The following describes two proteins that form a bound complex.

Sequence of the second protein:
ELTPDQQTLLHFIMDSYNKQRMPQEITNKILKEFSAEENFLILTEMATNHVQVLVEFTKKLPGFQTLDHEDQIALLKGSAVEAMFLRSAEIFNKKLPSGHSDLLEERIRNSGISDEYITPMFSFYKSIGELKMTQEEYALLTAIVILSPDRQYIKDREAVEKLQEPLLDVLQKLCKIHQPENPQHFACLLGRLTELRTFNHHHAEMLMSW

Interface contacts:
Residue V56 in the second protein interacts with residue A12 in the first protein (closest heavy-atom distance 3.8 Å).
Residue L77 in the second protein is in contact with residue L13 in the first protein (closest heavy-atom distance 4.5 Å).
Residue V56 in the second protein interacts with residue I9 in the first protein (closest heavy-atom distance 4.7 Å).
Residue M209 in the second protein is in contact with residue I8 in the first protein (closest heavy-atom distance 3.6 Å).
Residue M207 in the second protein interacts with residue L5 in the first protein (closest heavy-atom distance 3.6 Å).
Residue I74 in the second protein contacts residue L13 in the first protein (closest heavy-atom distance 3.2 Å).
Residue Q73 in the second protein is in contact with residue L13 in the first protein (closest heavy-atom distance 4.2 Å).
Residue V52 in the second protein interacts with residue I9 in the first protein (closest heavy-atom distance 5.0 Å).
Residue L208 in the second protein interacts with residue G4 in the first protein (closest heavy-atom distance 5.0 Å).
Residue K60 in the second protein is in contact with residue L13 in the first protein (closest heavy-atom distance 2.5 Å).
Residue V52 in the second protein interacts with residue A12 in the first protein (closest heavy-atom distance 4.7 Å).
Residue Q53 in the second protein is in contact with residue A12 in the first protein (closest heavy-atom distance 4.0 Å).
Residue K78 in the second protein contacts residue I9 in the first protein (closest heavy-atom distance 3.5 Å).
Residue Q53 in the second protein contacts residue F17 in the first protein (closest heavy-atom distance 4.6 Å).
Residue A81 in the second protein interacts with residue L5 in the first protein (closest heavy-atom distance 4.9 Å).
Residue K60 in the second protein contacts residue A12 in the first protein (closest heavy-atom distance 4.9 Å).
Residue V56 in the second protein contacts residue L13 in the first protein (closest heavy-atom distance 4.0 Å).
Residue M209 in the second protein is in contact with residue G4 in the first protein (closest heavy-atom distance 4.1 Å).
Residue Q53 in the second protein is in contact with residue S16 in the first protein (closest heavy-atom distance 3.8 Å).
Residue L208 in the second protein contacts residue L5 in the first protein (closest heavy-atom distance 3.7 Å).
Residue K78 in the second protein interacts with residue E6 in the first protein (closest heavy-atom distance 5.0 Å).
Residue I74 in the second protein interacts with residue I9 in the first protein (closest heavy-atom distance 3.8 Å).
Residue H70 in the second protein interacts with residue R10 in the first protein (closest heavy-atom distance 4.6 Å).
Residue I74 in the second protein interacts with residue E6 in the first protein (closest heavy-atom distance 3.8 Å).
Residue M209 in the second protein interacts with residue L5 in the first protein (closest heavy-atom distance 3.9 Å).
Residue K60 in the second protein contacts residue M14 in the first protein (closest heavy-atom distance 4.1 Å).
Residue V52 in the second protein interacts with residue I8 in the first protein (closest heavy-atom distance 4.5 Å).
Residue L77 in the second protein is in contact with residue I9 in the first protein (closest heavy-atom distance 3.3 Å).
Residue I74 in the second protein interacts with residue R10 in the first protein (closest heavy-atom distance 4.2 Å).
Residue K78 in the second protein contacts residue L5 in the first protein (closest heavy-atom distance 4.8 Å).
Residue F65 in the second protein contacts residue L13 in the first protein (closest heavy-atom distance 4.8 Å).

Sequence of the first protein:
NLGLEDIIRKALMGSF